These two protein chains interact to form a complex.

Sequence of chain A:
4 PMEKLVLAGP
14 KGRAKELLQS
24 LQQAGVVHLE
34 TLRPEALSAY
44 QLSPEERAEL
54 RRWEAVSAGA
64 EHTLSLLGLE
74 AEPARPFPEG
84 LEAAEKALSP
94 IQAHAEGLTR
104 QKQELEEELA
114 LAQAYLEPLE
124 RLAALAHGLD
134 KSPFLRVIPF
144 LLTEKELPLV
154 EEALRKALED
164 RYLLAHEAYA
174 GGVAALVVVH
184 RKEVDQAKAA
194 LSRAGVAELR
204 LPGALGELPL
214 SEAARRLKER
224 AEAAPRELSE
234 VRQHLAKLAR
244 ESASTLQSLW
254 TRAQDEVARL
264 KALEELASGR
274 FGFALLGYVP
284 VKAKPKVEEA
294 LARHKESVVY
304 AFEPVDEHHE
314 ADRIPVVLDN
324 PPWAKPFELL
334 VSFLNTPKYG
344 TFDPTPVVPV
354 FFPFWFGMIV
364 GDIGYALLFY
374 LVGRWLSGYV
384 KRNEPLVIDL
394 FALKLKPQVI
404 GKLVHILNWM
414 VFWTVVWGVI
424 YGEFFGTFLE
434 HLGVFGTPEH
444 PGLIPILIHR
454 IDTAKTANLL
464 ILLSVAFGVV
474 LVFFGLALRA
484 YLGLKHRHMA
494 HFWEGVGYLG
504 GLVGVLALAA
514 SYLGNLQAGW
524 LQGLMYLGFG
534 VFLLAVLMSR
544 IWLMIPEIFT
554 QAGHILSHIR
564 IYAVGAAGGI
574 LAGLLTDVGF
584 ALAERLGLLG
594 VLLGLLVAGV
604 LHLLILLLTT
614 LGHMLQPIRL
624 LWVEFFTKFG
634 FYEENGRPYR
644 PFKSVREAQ

Contacts between the two chains:
Residue P205 in chain A interacts with residue Q126 in chain B (closest heavy-atom distance 3.2 Å).
Residue H65 in chain A interacts with residue G46 in chain B (closest heavy-atom distance 3.4 Å).
Residue A61 in chain A interacts with residue S41 in chain B (closest heavy-atom distance 4.2 Å).
Residue Q106 in chain A contacts residue R59 in chain B (closest heavy-atom distance 3.1 Å).
Residue E109 in chain A interacts with residue R63 in chain B (closest heavy-atom distance 3.9 Å).
Residue L69 in chain A is in contact with residue G47 in chain B (closest heavy-atom distance 3.4 Å).
Residue A58 in chain A contacts residue R38 in chain B (closest heavy-atom distance 3.6 Å).
Residue H65 in chain A contacts residue L49 in chain B (closest heavy-atom distance 2.5 Å).
Residue A197 in chain A interacts with residue R156 in chain B (closest heavy-atom distance 2.3 Å).
Residue L152 in chain A is in contact with residue R156 in chain B (closest heavy-atom distance 3.6 Å).
Residue R103 in chain A interacts with residue R59 in chain B (closest heavy-atom distance 3.0 Å).
Residue L69 in chain A interacts with residue L49 in chain B (closest heavy-atom distance 3.8 Å).
Residue E201 in chain A contacts residue Q138 in chain B (closest heavy-atom distance 3.1 Å).
Residue P142 in chain A interacts with residue Q138 in chain B (closest heavy-atom distance 3.9 Å).
Residue G198 in chain A contacts residue R152 in chain B (closest heavy-atom distance 3.5 Å).
Residue L202 in chain A contacts residue Q138 in chain B (closest heavy-atom distance 3.0 Å).
Residue Y118 in chain A interacts with residue Q126 in chain B (closest heavy-atom distance 4.1 Å).
Residue H65 in chain A contacts residue S41 in chain B (closest heavy-atom distance 2.8 Å).
Residue A200 in chain A is in contact with residue G135 in chain B (closest heavy-atom distance 4.1 Å).
Residue F143 in chain A interacts with residue R152 in chain B (closest heavy-atom distance 4.1 Å).
Residue V199 in chain A is in contact with residue R152 in chain B (closest heavy-atom distance 3.6 Å).
Residue R103 in chain A interacts with residue A50 in chain B (closest heavy-atom distance 3.9 Å).
Residue A117 in chain A interacts with residue V142 in chain B (closest heavy-atom distance 3.4 Å).
Residue R54 in chain A is in contact with residue D35 in chain B (closest heavy-atom distance 3.1 Å).
Residue F143 in chain A interacts with residue A141 in chain B (closest heavy-atom distance 3.6 Å).
Residue Q106 in chain A contacts residue R63 in chain B (closest heavy-atom distance 2.9 Å).
Residue Y118 in chain A contacts residue V142 in chain B (closest heavy-atom distance 3.4 Å).
Residue A200 in chain A contacts residue Q138 in chain B (closest heavy-atom distance 2.2 Å).
Residue R54 in chain A contacts residue L31 in chain B (closest heavy-atom distance 3.9 Å).
Residue P121 in chain A is in contact with residue V142 in chain B (closest heavy-atom distance 4.2 Å).
Residue R196 in chain A contacts residue E157 in chain B (closest heavy-atom distance 3.9 Å).
Residue V199 in chain A is in contact with residue A134 in chain B (closest heavy-atom distance 3.5 Å).
Residue E110 in chain A interacts with residue E122 in chain B (closest heavy-atom distance 3.4 Å).
Residue Y118 in chain A is in contact with residue V139 in chain B (closest heavy-atom distance 3.2 Å).
Residue A200 in chain A contacts residue A134 in chain B (closest heavy-atom distance 3.4 Å).
Residue L204 in chain A interacts with residue Q126 in chain B (closest heavy-atom distance 3.6 Å).
Residue A61 in chain A is in contact with residue R38 in chain B (closest heavy-atom distance 3.5 Å).
Residue G198 in chain A interacts with residue A134 in chain B (closest heavy-atom distance 3.4 Å).
Residue E107 in chain A interacts with residue R59 in chain B (closest heavy-atom distance 3.3 Å).
Residue L145 in chain A is in contact with residue R152 in chain B (closest heavy-atom distance 3.4 Å).
Residue L202 in chain A interacts with residue V139 in chain B (closest heavy-atom distance 4.2 Å).
Residue E99 in chain A contacts residue A50 in chain B (closest heavy-atom distance 3.2 Å).
Residue E99 in chain A interacts with residue G51 in chain B (closest heavy-atom distance 3.0 Å).
Residue E99 in chain A is in contact with residue Q52 in chain B (closest heavy-atom distance 2.4 Å).
Residue E110 in chain A is in contact with residue R59 in chain B (closest heavy-atom distance 4.2 Å).
Residue Q106 in chain A contacts residue D56 in chain B (closest heavy-atom distance 4.2 Å).
Residue S195 in chain A is in contact with residue Q159 in chain B (closest heavy-atom distance 3.8 Å).
Residue F143 in chain A contacts residue Q138 in chain B (closest heavy-atom distance 4.3 Å).
Residue T102 in chain A is in contact with residue A50 in chain B (closest heavy-atom distance 3.5 Å).
Residue L202 in chain A is in contact with residue V142 in chain B (closest heavy-atom distance 3.8 Å).
Residue V199 in chain A is in contact with residue Q138 in chain B (closest heavy-atom distance 3.7 Å).
Residue R196 in chain A is in contact with residue R156 in chain B (closest heavy-atom distance 2.4 Å).
Residue L114 in chain A interacts with residue E122 in chain B (closest heavy-atom distance 4.0 Å).
Residue E57 in chain A is in contact with residue R38 in chain B (closest heavy-atom distance 2.5 Å).
Residue I141 in chain A is in contact with residue Q138 in chain B (closest heavy-atom distance 3.7 Å).
Residue Q106 in chain A contacts residue E48 in chain B (closest heavy-atom distance 3.6 Å).
Residue F143 in chain A interacts with residue V142 in chain B (closest heavy-atom distance 4.0 Å).
Residue E110 in chain A contacts residue R63 in chain B (closest heavy-atom distance 4.1 Å).
Residue R103 in chain A is in contact with residue D56 in chain B (closest heavy-atom distance 3.4 Å).
Residue L114 in chain A interacts with residue Q126 in chain B (closest heavy-atom distance 4.0 Å).

Sequence of chain B:
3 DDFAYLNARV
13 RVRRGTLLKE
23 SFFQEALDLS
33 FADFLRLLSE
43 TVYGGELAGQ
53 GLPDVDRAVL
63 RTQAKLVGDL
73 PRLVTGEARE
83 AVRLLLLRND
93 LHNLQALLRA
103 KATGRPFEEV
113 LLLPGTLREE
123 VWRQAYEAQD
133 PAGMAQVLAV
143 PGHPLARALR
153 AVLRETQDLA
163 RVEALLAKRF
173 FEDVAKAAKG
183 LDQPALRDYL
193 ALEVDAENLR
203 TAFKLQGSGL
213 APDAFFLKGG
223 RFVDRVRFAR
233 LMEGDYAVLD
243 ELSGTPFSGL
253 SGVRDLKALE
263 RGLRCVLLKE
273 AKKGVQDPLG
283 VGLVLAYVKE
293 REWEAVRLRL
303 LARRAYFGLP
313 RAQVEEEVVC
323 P